The following describes two proteins that form a bound complex.

Sequence of the first protein:
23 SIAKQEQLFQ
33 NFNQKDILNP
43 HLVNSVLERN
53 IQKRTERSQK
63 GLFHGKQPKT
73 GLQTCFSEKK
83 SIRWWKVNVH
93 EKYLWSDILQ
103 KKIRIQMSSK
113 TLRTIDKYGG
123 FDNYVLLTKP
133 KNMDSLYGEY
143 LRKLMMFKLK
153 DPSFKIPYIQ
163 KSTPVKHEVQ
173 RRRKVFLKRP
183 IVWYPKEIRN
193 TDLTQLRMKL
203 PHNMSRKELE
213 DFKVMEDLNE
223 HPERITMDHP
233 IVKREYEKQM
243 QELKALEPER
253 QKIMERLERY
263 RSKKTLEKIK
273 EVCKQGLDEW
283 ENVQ

Residue-level contacts at the interface:
Residue E251 in the first protein contacts residue T78 in the second protein (closest heavy-atom distance 3.2 Å).
Residue W282 in the first protein contacts residue L132 in the second protein (closest heavy-atom distance 3.7 Å).
Residue R258 in the first protein interacts with residue P24 in the second protein (closest heavy-atom distance 3.4 Å).
Residue P182 in the first protein is in contact with residue F32 in the second protein (closest heavy-atom distance 3.2 Å).
Residue N221 in the first protein contacts residue P121 in the second protein (closest heavy-atom distance 3.5 Å).
Residue P187 in the first protein contacts residue N97 in the second protein (closest heavy-atom distance 3.7 Å).
Residue E251 in the first protein is in contact with residue K94 in the second protein (closest heavy-atom distance 3.0 Å).
Residue R199 in the first protein contacts residue N69 in the second protein (closest heavy-atom distance 3.5 Å).
Residue R252 in the first protein interacts with residue Y114 in the second protein (closest heavy-atom distance 3.5 Å).
Residue Q241 in the first protein interacts with residue F126 in the second protein (closest heavy-atom distance 2.8 Å).
Residue M242 in the first protein is in contact with residue N127 in the second protein (closest heavy-atom distance 3.0 Å).
Residue I255 in the first protein interacts with residue I111 in the second protein (closest heavy-atom distance 3.3 Å).
Residue V177 in the first protein contacts residue I34 in the second protein (closest heavy-atom distance 3.4 Å).
Residue R181 in the first protein contacts residue I34 in the second protein (closest heavy-atom distance 3.5 Å).
Residue M200 in the first protein interacts with residue F135 in the second protein (closest heavy-atom distance 3.4 Å).
Residue L198 in the first protein is in contact with residue L71 in the second protein (closest heavy-atom distance 3.5 Å).
Residue E244 in the first protein contacts residue L74 in the second protein (closest heavy-atom distance 3.3 Å).
Residue Q241 in the first protein is in contact with residue F124 in the second protein (closest heavy-atom distance 3.4 Å).
Residue E244 in the first protein interacts with residue N73 in the second protein (closest heavy-atom distance 2.9 Å).
Residue E281 in the first protein contacts residue R202 in the second protein (closest heavy-atom distance 2.3 Å).
Residue I255 in the first protein interacts with residue I77 in the second protein (closest heavy-atom distance 3.5 Å).
Residue V177 in the first protein is in contact with residue N36 in the second protein (closest heavy-atom distance 3.0 Å).
Residue G278 in the first protein contacts residue N107 in the second protein (closest heavy-atom distance 3.7 Å).
Residue R252 in the first protein contacts residue G112 in the second protein (closest heavy-atom distance 3.3 Å).
Residue L259 in the first protein contacts residue F25 in the second protein (closest heavy-atom distance 3.5 Å).
Residue P182 in the first protein contacts residue I31 in the second protein (closest heavy-atom distance 3.4 Å).
Residue M200 in the first protein is in contact with residue N69 in the second protein (closest heavy-atom distance 2.6 Å).
Residue K270 in the first protein contacts residue F2 in the second protein (closest heavy-atom distance 3.3 Å).
Residue W185 in the first protein contacts residue C99 in the second protein (closest heavy-atom distance 3.7 Å).
Residue F178 in the first protein is in contact with residue H61 in the second protein (closest heavy-atom distance 3.3 Å).
Residue M200 in the first protein is in contact with residue D119 in the second protein (closest heavy-atom distance 3.7 Å).
Residue V285 in the first protein interacts with residue H144 in the second protein (closest heavy-atom distance 3.6 Å).
Residue M200 in the first protein is in contact with residue L118 in the second protein (closest heavy-atom distance 3.0 Å).
Residue L198 in the first protein is in contact with residue N73 in the second protein (closest heavy-atom distance 3.7 Å).
Residue W282 in the first protein is in contact with residue S145 in the second protein (closest heavy-atom distance 3.7 Å).
Residue I183 in the first protein interacts with residue N65 in the second protein (closest heavy-atom distance 2.9 Å).
Residue V184 in the first protein interacts with residue Q70 in the second protein (closest heavy-atom distance 3.2 Å).
Residue V184 in the first protein interacts with residue L100 in the second protein (closest heavy-atom distance 3.3 Å).
Residue C275 in the first protein interacts with residue L109 in the second protein (closest heavy-atom distance 3.7 Å).
Residue F178 in the first protein interacts with residue N36 in the second protein (closest heavy-atom distance 3.2 Å).
Residue R199 in the first protein contacts residue Q70 in the second protein (closest heavy-atom distance 3.6 Å).
Residue L279 in the first protein interacts with residue G108 in the second protein (closest heavy-atom distance 3.6 Å).
Residue V274 in the first protein interacts with residue M1 in the second protein (closest heavy-atom distance 3.5 Å).
Residue R174 in the first protein contacts residue K39 in the second protein (closest heavy-atom distance 3.6 Å).
Residue L245 in the first protein contacts residue N127 in the second protein (closest heavy-atom distance 3.0 Å).
Residue P182 in the first protein is in contact with residue S63 in the second protein (closest heavy-atom distance 3.7 Å).
Residue R181 in the first protein is in contact with residue I31 in the second protein (closest heavy-atom distance 3.4 Å).
Residue C275 in the first protein interacts with residue M1 in the second protein (closest heavy-atom distance 3.7 Å).
Residue E251 in the first protein interacts with residue I76 in the second protein (closest heavy-atom distance 3.6 Å).
Residue Q241 in the first protein contacts residue N127 in the second protein (closest heavy-atom distance 2.6 Å).
Residue W185 in the first protein interacts with residue L100 in the second protein (closest heavy-atom distance 3.3 Å).
Residue M200 in the first protein is in contact with residue K197 in the second protein (closest heavy-atom distance 3.3 Å).
Residue Y262 in the first protein contacts residue P24 in the second protein (closest heavy-atom distance 3.6 Å).
Residue W282 in the first protein contacts residue I131 in the second protein (closest heavy-atom distance 3.4 Å).
Residue Y186 in the first protein interacts with residue C99 in the second protein (closest heavy-atom distance 3.4 Å).
Residue E237 in the first protein is in contact with residue K120 in the second protein (closest heavy-atom distance 3.2 Å).
Residue L198 in the first protein interacts with residue T72 in the second protein (closest heavy-atom distance 2.7 Å).
Residue C275 in the first protein interacts with residue G108 in the second protein (closest heavy-atom distance 3.4 Å).
Residue N221 in the first protein contacts residue N123 in the second protein (closest heavy-atom distance 2.6 Å).
Residue V184 in the first protein interacts with residue N65 in the second protein (closest heavy-atom distance 3.4 Å).

Sequence of the second protein:
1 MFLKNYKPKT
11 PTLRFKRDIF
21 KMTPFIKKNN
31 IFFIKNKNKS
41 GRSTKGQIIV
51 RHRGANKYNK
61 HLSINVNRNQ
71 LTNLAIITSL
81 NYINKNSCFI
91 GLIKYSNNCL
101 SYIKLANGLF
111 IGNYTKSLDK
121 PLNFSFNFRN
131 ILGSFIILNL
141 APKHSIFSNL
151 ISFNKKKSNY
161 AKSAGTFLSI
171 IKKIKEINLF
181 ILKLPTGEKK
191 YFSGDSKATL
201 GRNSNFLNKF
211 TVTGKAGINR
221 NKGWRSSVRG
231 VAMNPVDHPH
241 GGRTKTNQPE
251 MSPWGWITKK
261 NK